Sequence of chain A:
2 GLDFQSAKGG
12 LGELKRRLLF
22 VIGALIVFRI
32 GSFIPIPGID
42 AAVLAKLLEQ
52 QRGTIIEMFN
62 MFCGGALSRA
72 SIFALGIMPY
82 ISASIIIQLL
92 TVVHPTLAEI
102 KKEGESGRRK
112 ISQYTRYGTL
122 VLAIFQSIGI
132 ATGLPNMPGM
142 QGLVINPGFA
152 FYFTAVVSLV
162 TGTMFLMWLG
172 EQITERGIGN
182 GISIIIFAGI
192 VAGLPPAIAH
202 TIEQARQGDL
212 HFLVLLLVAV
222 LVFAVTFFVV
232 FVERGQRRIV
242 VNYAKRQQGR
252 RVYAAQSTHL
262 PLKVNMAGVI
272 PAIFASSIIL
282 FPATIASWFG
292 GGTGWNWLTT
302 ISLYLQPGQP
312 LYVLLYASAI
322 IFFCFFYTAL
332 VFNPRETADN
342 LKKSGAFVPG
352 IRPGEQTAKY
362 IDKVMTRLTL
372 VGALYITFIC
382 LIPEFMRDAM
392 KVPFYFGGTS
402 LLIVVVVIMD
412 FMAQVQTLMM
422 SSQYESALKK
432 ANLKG

This data describes a binding interaction between two proteins.

Residue-level contacts at the interface:
Residue I31 in chain A contacts residue L43 in chain B (closest heavy-atom distance 3.5 Å).
Residue A189 in chain A contacts residue L39 in chain B (closest heavy-atom distance 3.5 Å).
Residue Q237 in chain A interacts with residue E17 in chain B (closest heavy-atom distance 3.0 Å).
Residue F326 in chain A contacts residue R4 in chain B (closest heavy-atom distance 3.9 Å).
Residue Y376 in chain A interacts with residue I11 in chain B (closest heavy-atom distance 3.5 Å).
Residue V372 in chain A is in contact with residue I11 in chain B (closest heavy-atom distance 3.4 Å).
Residue V231 in chain A contacts residue T22 in chain B (closest heavy-atom distance 3.6 Å).
Residue L195 in chain A is in contact with residue L36 in chain B (closest heavy-atom distance 3.9 Å).
Residue I27 in chain A is in contact with residue I42 in chain B (closest heavy-atom distance 3.1 Å).
Residue L3 in chain A contacts residue L23 in chain B (closest heavy-atom distance 3.7 Å).
Residue L195 in chain A contacts residue W37 in chain B (closest heavy-atom distance 3.8 Å).
Residue L3 in chain A interacts with residue H20 in chain B (closest heavy-atom distance 3.7 Å).
Residue N266 in chain A contacts residue I11 in chain B (closest heavy-atom distance 3.7 Å).
Residue V192 in chain A interacts with residue L36 in chain B (closest heavy-atom distance 3.4 Å).
Residue V192 in chain A interacts with residue D40 in chain B (closest heavy-atom distance 3.1 Å).
Residue I199 in chain A contacts residue W37 in chain B (closest heavy-atom distance 3.8 Å).
Residue V372 in chain A is in contact with residue V7 in chain B (closest heavy-atom distance 3.3 Å).
Residue F188 in chain A interacts with residue I35 in chain B (closest heavy-atom distance 3.6 Å).
Residue F232 in chain A contacts residue R15 in chain B (closest heavy-atom distance 3.7 Å).
Residue L26 in chain A interacts with residue L39 in chain B (closest heavy-atom distance 3.3 Å).
Residue L371 in chain A interacts with residue V7 in chain B (closest heavy-atom distance 3.2 Å).
Residue R368 in chain A interacts with residue V7 in chain B (closest heavy-atom distance 3.7 Å).
Residue V233 in chain A interacts with residue R15 in chain B (closest heavy-atom distance 3.9 Å).
Residue G236 in chain A interacts with residue Q16 in chain B (closest heavy-atom distance 3.4 Å).
Residue R235 in chain A interacts with residue E17 in chain B (closest heavy-atom distance 2.9 Å).
Residue I27 in chain A contacts residue G38 in chain B (closest heavy-atom distance 3.0 Å).
Residue Q237 in chain A is in contact with residue T14 in chain B (closest heavy-atom distance 2.7 Å).
Residue I35 in chain A interacts with residue R54 in chain B (closest heavy-atom distance 3.6 Å).
Residue N266 in chain A is in contact with residue R15 in chain B (closest heavy-atom distance 3.2 Å).
Residue I31 in chain A is in contact with residue I42 in chain B (closest heavy-atom distance 3.8 Å).
Residue Y376 in chain A contacts residue R15 in chain B (closest heavy-atom distance 3.5 Å).
Residue V192 in chain A interacts with residue L39 in chain B (closest heavy-atom distance 3.4 Å).
Residue R368 in chain A contacts residue E6 in chain B (closest heavy-atom distance 3.4 Å).
Residue L26 in chain A contacts residue I35 in chain B (closest heavy-atom distance 3.4 Å).
Residue R368 in chain A is in contact with residue V10 in chain B (closest heavy-atom distance 3.6 Å).
Residue F228 in chain A contacts residue T22 in chain B (closest heavy-atom distance 3.8 Å).
Residue I27 in chain A contacts residue L39 in chain B (closest heavy-atom distance 2.8 Å).
Residue Q6 in chain A is in contact with residue V28 in chain B (closest heavy-atom distance 3.5 Å).
Residue N266 in chain A contacts residue T14 in chain B (closest heavy-atom distance 2.8 Å).
Residue F232 in chain A contacts residue L19 in chain B (closest heavy-atom distance 3.9 Å).
Residue F34 in chain A contacts residue F55 in chain B (closest heavy-atom distance 3.9 Å).
Residue F188 in chain A contacts residue L36 in chain B (closest heavy-atom distance 3.3 Å).
Residue Q237 in chain A is in contact with residue Q16 in chain B (closest heavy-atom distance 3.1 Å).
Residue F412 in chain A contacts residue M32 in chain B (closest heavy-atom distance 3.5 Å).
Residue Q6 in chain A contacts residue A27 in chain B (closest heavy-atom distance 3.9 Å).
Residue I27 in chain A is in contact with residue L43 in chain B (closest heavy-atom distance 3.4 Å).
Residue I31 in chain A contacts residue L46 in chain B (closest heavy-atom distance 3.5 Å).
Residue R238 in chain A interacts with residue P13 in chain B (closest heavy-atom distance 3.0 Å).
Residue F379 in chain A interacts with residue R8 in chain B (closest heavy-atom distance 3.9 Å).
Residue G2 in chain A contacts residue I24 in chain B (closest heavy-atom distance 2.9 Å).
Residue L3 in chain A contacts residue I24 in chain B (closest heavy-atom distance 3.4 Å).
Residue V231 in chain A contacts residue L19 in chain B (closest heavy-atom distance 3.0 Å).
Residue R238 in chain A interacts with residue T14 in chain B (closest heavy-atom distance 3.5 Å).
Residue L375 in chain A contacts residue R8 in chain B (closest heavy-atom distance 3.8 Å).
Residue R235 in chain A interacts with residue L19 in chain B (closest heavy-atom distance 3.4 Å).
Residue V22 in chain A contacts residue I35 in chain B (closest heavy-atom distance 3.5 Å).
Residue F188 in chain A contacts residue M32 in chain B (closest heavy-atom distance 3.2 Å).
Residue L19 in chain A is in contact with residue V31 in chain B (closest heavy-atom distance 3.9 Å).
Residue R239 in chain A interacts with residue E17 in chain B (closest heavy-atom distance 3.8 Å).
Residue R30 in chain A contacts residue L39 in chain B (closest heavy-atom distance 3.7 Å).

Sequence of chain B:
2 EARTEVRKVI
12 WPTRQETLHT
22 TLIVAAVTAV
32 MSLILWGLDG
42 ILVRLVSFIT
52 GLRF